Sequence of the second protein:
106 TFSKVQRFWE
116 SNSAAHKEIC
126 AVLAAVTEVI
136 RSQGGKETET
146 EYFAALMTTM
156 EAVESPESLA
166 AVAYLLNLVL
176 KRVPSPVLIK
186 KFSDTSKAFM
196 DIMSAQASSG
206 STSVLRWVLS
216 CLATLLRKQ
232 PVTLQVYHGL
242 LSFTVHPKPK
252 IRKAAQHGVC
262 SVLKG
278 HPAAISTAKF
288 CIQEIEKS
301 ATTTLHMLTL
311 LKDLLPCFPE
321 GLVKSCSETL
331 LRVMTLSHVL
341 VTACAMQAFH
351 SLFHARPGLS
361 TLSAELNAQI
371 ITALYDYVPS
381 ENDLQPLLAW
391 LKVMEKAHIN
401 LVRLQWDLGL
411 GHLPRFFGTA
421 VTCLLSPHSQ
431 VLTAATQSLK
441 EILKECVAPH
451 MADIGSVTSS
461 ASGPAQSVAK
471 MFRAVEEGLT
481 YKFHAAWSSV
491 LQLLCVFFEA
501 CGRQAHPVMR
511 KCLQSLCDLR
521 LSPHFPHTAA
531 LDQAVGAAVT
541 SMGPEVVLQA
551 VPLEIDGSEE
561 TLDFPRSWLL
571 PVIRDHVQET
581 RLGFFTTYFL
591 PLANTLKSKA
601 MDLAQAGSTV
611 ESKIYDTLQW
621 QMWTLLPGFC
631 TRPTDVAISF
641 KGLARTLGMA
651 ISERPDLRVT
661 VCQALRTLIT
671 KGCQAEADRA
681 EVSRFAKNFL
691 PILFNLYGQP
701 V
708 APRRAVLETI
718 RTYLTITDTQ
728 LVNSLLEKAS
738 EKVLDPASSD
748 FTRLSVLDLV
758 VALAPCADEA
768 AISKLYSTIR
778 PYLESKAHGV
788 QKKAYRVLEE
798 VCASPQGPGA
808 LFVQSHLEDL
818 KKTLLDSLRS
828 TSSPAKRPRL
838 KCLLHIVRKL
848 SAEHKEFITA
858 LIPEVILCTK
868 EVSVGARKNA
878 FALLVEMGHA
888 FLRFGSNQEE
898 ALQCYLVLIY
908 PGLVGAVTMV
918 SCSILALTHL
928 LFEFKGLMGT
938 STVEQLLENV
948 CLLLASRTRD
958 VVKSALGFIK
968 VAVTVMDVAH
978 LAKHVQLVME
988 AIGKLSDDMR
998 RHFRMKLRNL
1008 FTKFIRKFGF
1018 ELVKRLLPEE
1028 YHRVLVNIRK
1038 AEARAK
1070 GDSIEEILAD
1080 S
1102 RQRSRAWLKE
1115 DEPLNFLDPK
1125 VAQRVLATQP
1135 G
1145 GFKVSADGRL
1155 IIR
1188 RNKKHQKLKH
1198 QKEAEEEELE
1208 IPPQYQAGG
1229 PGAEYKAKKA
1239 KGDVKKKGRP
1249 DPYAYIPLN

These two protein chains interact to form a complex.

Residue-level contacts at the interface:
Residue G1145 in the second protein contacts residue K11 in the first protein (closest heavy-atom distance 3.4 Å).
Residue F1146 in the second protein contacts residue V15 in the first protein (closest heavy-atom distance 4.0 Å).
Residue L562 in the second protein contacts residue S70 in the first protein (closest heavy-atom distance 3.5 Å).
Residue I1156 in the second protein contacts residue I41 in the first protein (closest heavy-atom distance 3.9 Å).
Residue L1154 in the second protein interacts with residue I40 in the first protein (closest heavy-atom distance 2.9 Å).
Residue I1156 in the second protein is in contact with residue A12 in the first protein (closest heavy-atom distance 3.9 Å).
Residue L618 in the second protein is in contact with residue V66 in the first protein (closest heavy-atom distance 3.7 Å).
Residue I614 in the second protein is in contact with residue S70 in the first protein (closest heavy-atom distance 3.7 Å).
Residue K613 in the second protein is in contact with residue L73 in the first protein (closest heavy-atom distance 3.8 Å).
Residue I1073 in the second protein contacts residue I69 in the first protein (closest heavy-atom distance 3.6 Å).
Residue I1076 in the second protein is in contact with residue R14 in the first protein (closest heavy-atom distance 4.2 Å).
Residue Q621 in the second protein interacts with residue Q62 in the first protein (closest heavy-atom distance 3.0 Å).
Residue D1071 in the second protein interacts with residue P65 in the first protein (closest heavy-atom distance 4.1 Å).
Residue I614 in the second protein contacts residue L73 in the first protein (closest heavy-atom distance 3.9 Å).
Residue K613 in the second protein contacts residue T22 in the first protein (closest heavy-atom distance 3.1 Å).
Residue R1157 in the second protein interacts with residue T8 in the first protein (closest heavy-atom distance 4.2 Å).
Residue I1073 in the second protein contacts residue K72 in the first protein (closest heavy-atom distance 3.7 Å).
Residue S567 in the second protein contacts residue V66 in the first protein (closest heavy-atom distance 3.6 Å).
Residue P571 in the second protein is in contact with residue R63 in the first protein (closest heavy-atom distance 3.6 Å).
Residue R1153 in the second protein contacts residue E36 in the first protein (closest heavy-atom distance 3.1 Å).
Residue F564 in the second protein is in contact with residue V66 in the first protein (closest heavy-atom distance 3.7 Å).
Residue V610 in the second protein is in contact with residue E77 in the first protein (closest heavy-atom distance 3.7 Å).
Residue D1071 in the second protein is in contact with residue G64 in the first protein (closest heavy-atom distance 3.9 Å).
Residue R1153 in the second protein interacts with residue A39 in the first protein (closest heavy-atom distance 2.7 Å).
Residue I1076 in the second protein is in contact with residue R60 in the first protein (closest heavy-atom distance 3.5 Å).
Residue R1153 in the second protein contacts residue I38 in the first protein (closest heavy-atom distance 3.2 Å).
Residue T617 in the second protein interacts with residue Q62 in the first protein (closest heavy-atom distance 4.2 Å).
Residue S1080 in the second protein interacts with residue K7 in the first protein (closest heavy-atom distance 2.7 Å).
Residue I1155 in the second protein contacts residue I40 in the first protein (closest heavy-atom distance 4.0 Å).
Residue L1154 in the second protein is in contact with residue I38 in the first protein (closest heavy-atom distance 3.8 Å).
Residue P571 in the second protein interacts with residue G64 in the first protein (closest heavy-atom distance 3.8 Å).
Residue D1071 in the second protein is in contact with residue R63 in the first protein (closest heavy-atom distance 3.8 Å).
Residue L1077 in the second protein interacts with residue E18 in the first protein (closest heavy-atom distance 4.0 Å).
Residue P571 in the second protein contacts residue P65 in the first protein (closest heavy-atom distance 4.2 Å).
Residue F1146 in the second protein is in contact with residue A12 in the first protein (closest heavy-atom distance 3.7 Å).
Residue V610 in the second protein is in contact with residue L73 in the first protein (closest heavy-atom distance 3.3 Å).
Residue R574 in the second protein is in contact with residue R63 in the first protein (closest heavy-atom distance 2.4 Å).
Residue I1076 in the second protein is in contact with residue I61 in the first protein (closest heavy-atom distance 3.7 Å).
Residue I1076 in the second protein contacts residue L57 in the first protein (closest heavy-atom distance 4.2 Å).
Residue F564 in the second protein contacts residue R67 in the first protein (closest heavy-atom distance 3.8 Å).
Residue D563 in the second protein is in contact with residue R67 in the first protein (closest heavy-atom distance 3.3 Å).
Residue F1146 in the second protein is in contact with residue K11 in the first protein (closest heavy-atom distance 3.5 Å).
Residue I1156 in the second protein interacts with residue P42 in the first protein (closest heavy-atom distance 3.7 Å).
Residue L1077 in the second protein is in contact with residue L57 in the first protein (closest heavy-atom distance 3.9 Å).
Residue T617 in the second protein is in contact with residue I69 in the first protein (closest heavy-atom distance 3.8 Å).
Residue A1078 in the second protein is in contact with residue R14 in the first protein (closest heavy-atom distance 3.0 Å).
Residue L1154 in the second protein interacts with residue I16 in the first protein (closest heavy-atom distance 3.8 Å).
Residue Q621 in the second protein is in contact with residue G64 in the first protein (closest heavy-atom distance 2.4 Å).
Residue W620 in the second protein contacts residue N26 in the first protein (closest heavy-atom distance 3.3 Å).
Residue Q621 in the second protein interacts with residue R63 in the first protein (closest heavy-atom distance 3.9 Å).
Residue R1157 in the second protein interacts with residue P42 in the first protein (closest heavy-atom distance 3.9 Å).
Residue L1154 in the second protein is in contact with residue A39 in the first protein (closest heavy-atom distance 3.9 Å).
Residue I1073 in the second protein is in contact with residue G68 in the first protein (closest heavy-atom distance 4.1 Å).
Residue R1153 in the second protein contacts residue I40 in the first protein (closest heavy-atom distance 3.6 Å).
Residue L1077 in the second protein is in contact with residue I17 in the first protein (closest heavy-atom distance 3.7 Å).
Residue S567 in the second protein is in contact with residue P65 in the first protein (closest heavy-atom distance 3.8 Å).
Residue Q621 in the second protein contacts residue V66 in the first protein (closest heavy-atom distance 3.4 Å).
Residue S567 in the second protein is in contact with residue R67 in the first protein (closest heavy-atom distance 3.8 Å).
Residue D1079 in the second protein is in contact with residue R14 in the first protein (closest heavy-atom distance 3.7 Å).
Residue L1077 in the second protein interacts with residue R14 in the first protein (closest heavy-atom distance 4.0 Å).

Sequence of the first protein:
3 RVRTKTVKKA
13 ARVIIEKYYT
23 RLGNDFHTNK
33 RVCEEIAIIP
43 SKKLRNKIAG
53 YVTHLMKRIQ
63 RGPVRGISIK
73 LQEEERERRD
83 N